Sequence of chain A:
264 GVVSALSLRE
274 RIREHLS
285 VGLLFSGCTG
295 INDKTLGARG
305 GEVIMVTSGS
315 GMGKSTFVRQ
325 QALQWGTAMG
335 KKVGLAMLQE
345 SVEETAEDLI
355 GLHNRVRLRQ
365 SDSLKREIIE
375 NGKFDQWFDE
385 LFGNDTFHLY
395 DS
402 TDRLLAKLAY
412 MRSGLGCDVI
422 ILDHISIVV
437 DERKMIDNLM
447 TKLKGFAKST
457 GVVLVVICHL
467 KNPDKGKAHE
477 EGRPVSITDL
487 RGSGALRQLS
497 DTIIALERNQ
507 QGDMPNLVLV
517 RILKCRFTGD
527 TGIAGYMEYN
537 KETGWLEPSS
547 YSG

These two protein chains interact to form a complex.

Sequence of chain B:
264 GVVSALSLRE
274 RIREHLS

Interface contacts:
Residue L393 in chain A is in contact with residue V265 in chain B (closest heavy-atom distance 3.4 Å).
Residue D379 in chain A is in contact with residue R272 in chain B (closest heavy-atom distance 4.9 Å).
Residue M412 in chain A contacts residue V265 in chain B (closest heavy-atom distance 3.8 Å).
Residue E347 in chain A is in contact with residue I275 in chain B (closest heavy-atom distance 4.8 Å).
Residue F382 in chain A interacts with residue R272 in chain B (closest heavy-atom distance 3.7 Å).
Residue F378 in chain A is in contact with residue I275 in chain B (closest heavy-atom distance 3.6 Å).
Residue F391 in chain A contacts residue A268 in chain B (closest heavy-atom distance 3.4 Å).
Residue H392 in chain A interacts with residue V266 in chain B (closest heavy-atom distance 4.2 Å).
Residue D395 in chain A interacts with residue G264 in chain B (closest heavy-atom distance 3.7 Å).
Residue I373 in chain A interacts with residue R276 in chain B (closest heavy-atom distance 3.4 Å).
Residue Y394 in chain A contacts residue V265 in chain B (closest heavy-atom distance 3.9 Å).
Residue Y394 in chain A is in contact with residue G264 in chain B (closest heavy-atom distance 3.4 Å).
Residue K408 in chain A interacts with residue G264 in chain B (closest heavy-atom distance 4.4 Å).
Residue D379 in chain A is in contact with residue R276 in chain B (closest heavy-atom distance 2.9 Å).
Residue V346 in chain A is in contact with residue L271 in chain B (closest heavy-atom distance 3.7 Å).
Residue A350 in chain A is in contact with residue L271 in chain B (closest heavy-atom distance 3.7 Å).
Residue A350 in chain A contacts residue I275 in chain B (closest heavy-atom distance 3.8 Å).
Residue F386 in chain A contacts residue A268 in chain B (closest heavy-atom distance 3.5 Å).
Residue E347 in chain A interacts with residue H278 in chain B (closest heavy-atom distance 3.7 Å).
Residue E351 in chain A contacts residue L279 in chain B (closest heavy-atom distance 3.4 Å).
Residue L393 in chain A is in contact with residue V266 in chain B (closest heavy-atom distance 3.0 Å).
Residue E351 in chain A contacts residue H278 in chain B (closest heavy-atom distance 2.7 Å).
Residue K408 in chain A interacts with residue V265 in chain B (closest heavy-atom distance 4.4 Å).
Residue V346 in chain A interacts with residue V266 in chain B (closest heavy-atom distance 4.8 Å).
Residue K369 in chain A interacts with residue L279 in chain B (closest heavy-atom distance 4.0 Å).
Residue D379 in chain A interacts with residue E273 in chain B (closest heavy-atom distance 4.5 Å).
Residue I372 in chain A is in contact with residue L279 in chain B (closest heavy-atom distance 4.4 Å).
Residue F386 in chain A contacts residue I275 in chain B (closest heavy-atom distance 4.9 Å).
Residue H392 in chain A contacts residue A268 in chain B (closest heavy-atom distance 4.4 Å).
Residue F382 in chain A is in contact with residue I275 in chain B (closest heavy-atom distance 4.7 Å).
Residue D395 in chain A interacts with residue V266 in chain B (closest heavy-atom distance 4.6 Å).
Residue E347 in chain A is in contact with residue L271 in chain B (closest heavy-atom distance 4.3 Å).
Residue F382 in chain A interacts with residue L269 in chain B (closest heavy-atom distance 4.4 Å).
Residue H392 in chain A interacts with residue S267 in chain B (closest heavy-atom distance 3.6 Å).
Residue E348 in chain A contacts residue H278 in chain B (closest heavy-atom distance 2.7 Å).
Residue Y394 in chain A interacts with residue V266 in chain B (closest heavy-atom distance 4.7 Å).
Residue F378 in chain A contacts residue L279 in chain B (closest heavy-atom distance 4.0 Å).
Residue F382 in chain A contacts residue A268 in chain B (closest heavy-atom distance 3.5 Å).
Residue L416 in chain A interacts with residue V265 in chain B (closest heavy-atom distance 4.9 Å).
Residue I354 in chain A is in contact with residue I275 in chain B (closest heavy-atom distance 3.8 Å).
Residue F391 in chain A interacts with residue S267 in chain B (closest heavy-atom distance 4.8 Å).
Residue F382 in chain A is in contact with residue L271 in chain B (closest heavy-atom distance 3.3 Å).
Residue F378 in chain A interacts with residue R272 in chain B (closest heavy-atom distance 4.4 Å).
Residue L393 in chain A is in contact with residue L271 in chain B (closest heavy-atom distance 4.8 Å).
Residue F386 in chain A interacts with residue L269 in chain B (closest heavy-atom distance 3.6 Å).
Residue E351 in chain A is in contact with residue I275 in chain B (closest heavy-atom distance 3.8 Å).
Residue D389 in chain A contacts residue L269 in chain B (closest heavy-atom distance 3.3 Å).
Residue F378 in chain A interacts with residue R276 in chain B (closest heavy-atom distance 3.9 Å).
Residue E347 in chain A is in contact with residue R274 in chain B (closest heavy-atom distance 3.0 Å).
Residue D389 in chain A is in contact with residue S267 in chain B (closest heavy-atom distance 4.7 Å).
Residue L393 in chain A interacts with residue S267 in chain B (closest heavy-atom distance 4.9 Å).